This data describes a binding interaction between two proteins.

Contacts between the two chains:
Residue K146 in protein 1 contacts residue L51 in protein 2 (closest heavy-atom distance 3.8 Å).
Residue L148 in protein 1 contacts residue T57 in protein 2 (closest heavy-atom distance 4.9 Å).
Residue L144 in protein 1 contacts residue R56 in protein 2 (closest heavy-atom distance 4.7 Å).
Residue T142 in protein 1 contacts residue V59 in protein 2 (closest heavy-atom distance 3.6 Å).
Residue K146 in protein 1 interacts with residue R56 in protein 2 (closest heavy-atom distance 3.1 Å).
Residue G145 in protein 1 interacts with residue T57 in protein 2 (closest heavy-atom distance 4.2 Å).
Residue H76 in protein 1 is in contact with residue L51 in protein 2 (closest heavy-atom distance 3.9 Å).
Residue F141 in protein 1 contacts residue H62 in protein 2 (closest heavy-atom distance 3.2 Å).
Residue V79 in protein 1 is in contact with residue Y61 in protein 2 (closest heavy-atom distance 4.2 Å).
Residue G145 in protein 1 is in contact with residue R56 in protein 2 (closest heavy-atom distance 3.6 Å).
Residue H76 in protein 1 is in contact with residue L49 in protein 2 (closest heavy-atom distance 3.1 Å).
Residue G150 in protein 1 interacts with residue T57 in protein 2 (closest heavy-atom distance 4.9 Å).
Residue M86 in protein 1 contacts residue Y61 in protein 2 (closest heavy-atom distance 3.6 Å).
Residue L144 in protein 1 is in contact with residue C60 in protein 2 (closest heavy-atom distance 3.8 Å).
Residue V64 in protein 1 contacts residue Y36 in protein 2 (closest heavy-atom distance 4.5 Å).
Residue V80 in protein 1 is in contact with residue L51 in protein 2 (closest heavy-atom distance 3.8 Å).
Residue V79 in protein 1 is in contact with residue A50 in protein 2 (closest heavy-atom distance 3.5 Å).
Residue A138 in protein 1 is in contact with residue H62 in protein 2 (closest heavy-atom distance 3.7 Å).
Residue L144 in protein 1 is in contact with residue T57 in protein 2 (closest heavy-atom distance 3.4 Å).
Residue L143 in protein 1 is in contact with residue I58 in protein 2 (closest heavy-atom distance 3.6 Å).
Residue P67 in protein 1 contacts residue Y36 in protein 2 (closest heavy-atom distance 4.3 Å).
Residue V83 in protein 1 contacts residue V59 in protein 2 (closest heavy-atom distance 3.6 Å).
Residue L153 in protein 1 interacts with residue T57 in protein 2 (closest heavy-atom distance 4.6 Å).
Residue V65 in protein 1 contacts residue Y36 in protein 2 (closest heavy-atom distance 3.5 Å).
Residue L204 in protein 1 interacts with residue T52 in protein 2 (closest heavy-atom distance 3.5 Å).
Residue V80 in protein 1 interacts with residue A50 in protein 2 (closest heavy-atom distance 4.1 Å).
Residue L144 in protein 1 contacts residue I58 in protein 2 (closest heavy-atom distance 2.8 Å).
Residue T142 in protein 1 is in contact with residue I58 in protein 2 (closest heavy-atom distance 4.2 Å).
Residue G145 in protein 1 is in contact with residue I58 in protein 2 (closest heavy-atom distance 5.0 Å).
Residue N140 in protein 1 interacts with residue P63 in protein 2 (closest heavy-atom distance 3.6 Å).
Residue N140 in protein 1 is in contact with residue H62 in protein 2 (closest heavy-atom distance 2.7 Å).
Residue D139 in protein 1 interacts with residue H62 in protein 2 (closest heavy-atom distance 4.9 Å).
Residue V79 in protein 1 interacts with residue V59 in protein 2 (closest heavy-atom distance 4.3 Å).
Residue N140 in protein 1 interacts with residue S64 in protein 2 (closest heavy-atom distance 4.7 Å).
Residue V79 in protein 1 interacts with residue E48 in protein 2 (closest heavy-atom distance 3.6 Å).
Residue T142 in protein 1 is in contact with residue C60 in protein 2 (closest heavy-atom distance 2.9 Å).
Residue L143 in protein 1 contacts residue V59 in protein 2 (closest heavy-atom distance 3.7 Å).
Residue H76 in protein 1 interacts with residue A50 in protein 2 (closest heavy-atom distance 3.4 Å).
Residue N140 in protein 1 is in contact with residue Y61 in protein 2 (closest heavy-atom distance 3.2 Å).
Residue K82 in protein 1 contacts residue E48 in protein 2 (closest heavy-atom distance 3.5 Å).
Residue L66 in protein 1 interacts with residue Y36 in protein 2 (closest heavy-atom distance 3.4 Å).
Residue K82 in protein 1 is in contact with residue Y61 in protein 2 (closest heavy-atom distance 5.0 Å).
Residue V83 in protein 1 contacts residue Y61 in protein 2 (closest heavy-atom distance 4.3 Å).
Residue F141 in protein 1 contacts residue Y61 in protein 2 (closest heavy-atom distance 4.2 Å).
Residue L148 in protein 1 contacts residue R56 in protein 2 (closest heavy-atom distance 4.9 Å).
Residue T142 in protein 1 interacts with residue H62 in protein 2 (closest heavy-atom distance 3.4 Å).
Residue H75 in protein 1 interacts with residue E48 in protein 2 (closest heavy-atom distance 4.3 Å).
Residue K146 in protein 1 interacts with residue G55 in protein 2 (closest heavy-atom distance 4.0 Å).
Residue V80 in protein 1 contacts residue V59 in protein 2 (closest heavy-atom distance 4.6 Å).
Residue L204 in protein 1 contacts residue T57 in protein 2 (closest heavy-atom distance 4.5 Å).
Residue F141 in protein 1 interacts with residue C60 in protein 2 (closest heavy-atom distance 3.2 Å).
Residue V83 in protein 1 interacts with residue C60 in protein 2 (closest heavy-atom distance 4.8 Å).
Residue V79 in protein 1 contacts residue L49 in protein 2 (closest heavy-atom distance 4.8 Å).
Residue N140 in protein 1 contacts residue C60 in protein 2 (closest heavy-atom distance 4.5 Å).
Residue L204 in protein 1 interacts with residue V59 in protein 2 (closest heavy-atom distance 3.8 Å).
Residue L149 in protein 1 is in contact with residue T57 in protein 2 (closest heavy-atom distance 3.5 Å).
Residue K146 in protein 1 contacts residue I58 in protein 2 (closest heavy-atom distance 3.8 Å).
Residue K146 in protein 1 contacts residue T57 in protein 2 (closest heavy-atom distance 4.9 Å).
Residue V80 in protein 1 interacts with residue T52 in protein 2 (closest heavy-atom distance 4.4 Å).

Sequence of protein 1:
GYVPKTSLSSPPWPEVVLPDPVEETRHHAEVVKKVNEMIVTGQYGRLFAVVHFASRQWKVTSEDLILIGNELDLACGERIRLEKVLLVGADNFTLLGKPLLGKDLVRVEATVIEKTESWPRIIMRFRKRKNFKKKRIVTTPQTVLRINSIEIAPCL

Sequence of protein 2:
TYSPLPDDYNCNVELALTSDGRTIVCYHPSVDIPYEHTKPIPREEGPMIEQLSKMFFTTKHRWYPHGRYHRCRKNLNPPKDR